Sequence of protein 2:
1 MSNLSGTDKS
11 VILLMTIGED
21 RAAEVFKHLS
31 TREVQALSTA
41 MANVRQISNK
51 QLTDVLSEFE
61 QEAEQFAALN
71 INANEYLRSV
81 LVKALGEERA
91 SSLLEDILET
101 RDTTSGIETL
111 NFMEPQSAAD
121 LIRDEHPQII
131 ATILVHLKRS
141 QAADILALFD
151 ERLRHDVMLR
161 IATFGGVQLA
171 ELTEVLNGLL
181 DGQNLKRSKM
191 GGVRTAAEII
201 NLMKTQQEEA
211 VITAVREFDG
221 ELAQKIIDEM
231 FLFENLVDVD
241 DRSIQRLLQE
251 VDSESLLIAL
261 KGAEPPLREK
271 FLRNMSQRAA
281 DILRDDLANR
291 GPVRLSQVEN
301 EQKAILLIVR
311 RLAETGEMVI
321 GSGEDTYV

Residue-level contacts at the interface:
Residue E60 in protein 2 is in contact with residue R535 in protein 1 (closest heavy-atom distance 3.2 Å).
Residue F59 in protein 2 is in contact with residue V550 in protein 1 (closest heavy-atom distance 4.0 Å).
Residue T7 in protein 2 is in contact with residue D558 in protein 1 (closest heavy-atom distance 2.9 Å).
Residue F59 in protein 2 interacts with residue W554 in protein 1 (closest heavy-atom distance 3.9 Å).
Residue F66 in protein 2 contacts residue V550 in protein 1 (closest heavy-atom distance 3.6 Å).
Residue N70 in protein 2 interacts with residue R545 in protein 1 (closest heavy-atom distance 2.7 Å).
Residue G6 in protein 2 is in contact with residue D558 in protein 1 (closest heavy-atom distance 2.5 Å).
Residue L52 in protein 2 interacts with residue A529 in protein 1 (closest heavy-atom distance 4.0 Å).
Residue N49 in protein 2 interacts with residue Q525 in protein 1 (closest heavy-atom distance 3.2 Å).
Residue E62 in protein 2 contacts residue V550 in protein 1 (closest heavy-atom distance 4.3 Å).
Residue E24 in protein 2 contacts residue P544 in protein 1 (closest heavy-atom distance 3.3 Å).
Residue S10 in protein 2 is in contact with residue W554 in protein 1 (closest heavy-atom distance 3.0 Å).
Residue H28 in protein 2 is in contact with residue R545 in protein 1 (closest heavy-atom distance 3.7 Å).
Residue I71 in protein 2 contacts residue R545 in protein 1 (closest heavy-atom distance 3.1 Å).
Residue L56 in protein 2 contacts residue M532 in protein 1 (closest heavy-atom distance 3.4 Å).
Residue A63 in protein 2 is in contact with residue M539 in protein 1 (closest heavy-atom distance 3.4 Å).
Residue R21 in protein 2 interacts with residue S540 in protein 1 (closest heavy-atom distance 3.1 Å).
Residue F59 in protein 2 interacts with residue I536 in protein 1 (closest heavy-atom distance 3.5 Å).
Residue V55 in protein 2 interacts with residue W554 in protein 1 (closest heavy-atom distance 4.3 Å).
Residue V25 in protein 2 contacts residue V547 in protein 1 (closest heavy-atom distance 4.2 Å).
Residue R21 in protein 2 contacts residue D541 in protein 1 (closest heavy-atom distance 3.0 Å).
Residue T16 in protein 2 is in contact with residue R537 in protein 1 (closest heavy-atom distance 4.4 Å).
Residue L13 in protein 2 is in contact with residue I536 in protein 1 (closest heavy-atom distance 3.9 Å).
Residue V25 in protein 2 is in contact with residue A548 in protein 1 (closest heavy-atom distance 4.2 Å).
Residue G6 in protein 2 is in contact with residue M555 in protein 1 (closest heavy-atom distance 4.1 Å).
Residue L69 in protein 2 contacts residue D543 in protein 1 (closest heavy-atom distance 3.5 Å).
Residue L56 in protein 2 contacts residue I536 in protein 1 (closest heavy-atom distance 4.0 Å).
Residue S10 in protein 2 contacts residue I551 in protein 1 (closest heavy-atom distance 3.4 Å).
Residue L37 in protein 2 interacts with residue I551 in protein 1 (closest heavy-atom distance 4.1 Å).
Residue I17 in protein 2 contacts residue S540 in protein 1 (closest heavy-atom distance 4.2 Å).
Residue V25 in protein 2 is in contact with residue I551 in protein 1 (closest heavy-atom distance 3.7 Å).
Residue G6 in protein 2 interacts with residue W554 in protein 1 (closest heavy-atom distance 3.7 Å).
Residue H28 in protein 2 contacts residue P544 in protein 1 (closest heavy-atom distance 4.1 Å).
Residue K9 in protein 2 contacts residue W554 in protein 1 (closest heavy-atom distance 3.4 Å).
Residue S30 in protein 2 interacts with residue R552 in protein 1 (closest heavy-atom distance 4.3 Å).
Residue L69 in protein 2 interacts with residue N542 in protein 1 (closest heavy-atom distance 3.6 Å).
Residue S5 in protein 2 is in contact with residue D558 in protein 1 (closest heavy-atom distance 2.2 Å).
Residue T7 in protein 2 is in contact with residue M555 in protein 1 (closest heavy-atom distance 4.0 Å).
Residue N70 in protein 2 is in contact with residue D543 in protein 1 (closest heavy-atom distance 2.6 Å).
Residue E33 in protein 2 is in contact with residue R552 in protein 1 (closest heavy-atom distance 3.0 Å).
Residue H28 in protein 2 is in contact with residue R552 in protein 1 (closest heavy-atom distance 3.3 Å).
Residue I17 in protein 2 contacts residue R537 in protein 1 (closest heavy-atom distance 4.0 Å).
Residue S10 in protein 2 interacts with residue M555 in protein 1 (closest heavy-atom distance 3.2 Å).
Residue H28 in protein 2 interacts with residue A548 in protein 1 (closest heavy-atom distance 3.7 Å).
Residue N72 in protein 2 contacts residue R545 in protein 1 (closest heavy-atom distance 2.9 Å).
Residue L29 in protein 2 interacts with residue R552 in protein 1 (closest heavy-atom distance 3.7 Å).
Residue L29 in protein 2 is in contact with residue I551 in protein 1 (closest heavy-atom distance 4.2 Å).
Residue F59 in protein 2 contacts residue R535 in protein 1 (closest heavy-atom distance 4.0 Å).
Residue N49 in protein 2 is in contact with residue R521 in protein 1 (closest heavy-atom distance 3.2 Å).
Residue L37 in protein 2 is in contact with residue M555 in protein 1 (closest heavy-atom distance 3.6 Å).
Residue A67 in protein 2 contacts residue V546 in protein 1 (closest heavy-atom distance 4.4 Å).
Residue L13 in protein 2 is in contact with residue V547 in protein 1 (closest heavy-atom distance 3.6 Å).
Residue L14 in protein 2 contacts residue I551 in protein 1 (closest heavy-atom distance 4.3 Å).
Residue R21 in protein 2 interacts with residue E538 in protein 1 (closest heavy-atom distance 4.4 Å).
Residue F66 in protein 2 contacts residue V546 in protein 1 (closest heavy-atom distance 3.3 Å).
Residue F66 in protein 2 interacts with residue M539 in protein 1 (closest heavy-atom distance 4.0 Å).
Residue R21 in protein 2 is in contact with residue I536 in protein 1 (closest heavy-atom distance 3.5 Å).
Residue R21 in protein 2 contacts residue R537 in protein 1 (closest heavy-atom distance 2.3 Å).
Residue L29 in protein 2 is in contact with residue A548 in protein 1 (closest heavy-atom distance 3.8 Å).
Residue F59 in protein 2 contacts residue M539 in protein 1 (closest heavy-atom distance 4.2 Å).

This data describes a binding interaction between two proteins.

Sequence of protein 1:
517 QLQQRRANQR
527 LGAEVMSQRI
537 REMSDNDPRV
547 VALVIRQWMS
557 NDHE